Residue-level contacts at the interface:
Residue N108 in chain B is in contact with residue V148 in chain A (closest heavy-atom distance 5.0 Å).
Residue L122 in chain B is in contact with residue Q137 in chain A (closest heavy-atom distance 4.6 Å).
Residue L91 in chain B is in contact with residue S98 in chain A (closest heavy-atom distance 3.7 Å).
Residue H88 in chain B contacts residue S98 in chain A (closest heavy-atom distance 3.4 Å).
Residue L91 in chain B interacts with residue L121 in chain A (closest heavy-atom distance 4.5 Å).
Residue I126 in chain B interacts with residue L91 in chain A (closest heavy-atom distance 3.9 Å).
Residue R99 in chain B is in contact with residue R140 in chain A (closest heavy-atom distance 4.5 Å).
Residue L91 in chain B contacts residue I126 in chain A (closest heavy-atom distance 4.4 Å).
Residue S98 in chain B contacts residue L91 in chain A (closest heavy-atom distance 3.8 Å).
Residue S112 in chain B contacts residue E147 in chain A (closest heavy-atom distance 3.2 Å).
Residue L91 in chain B interacts with residue S94 in chain A (closest heavy-atom distance 3.8 Å).
Residue L122 in chain B interacts with residue V87 in chain A (closest heavy-atom distance 3.7 Å).
Residue E118 in chain B is in contact with residue R140 in chain A (closest heavy-atom distance 3.2 Å).
Residue Q115 in chain B is in contact with residue D145 in chain A (closest heavy-atom distance 2.9 Å).
Residue E118 in chain B interacts with residue T138 in chain A (closest heavy-atom distance 3.2 Å).
Residue V87 in chain B contacts residue I126 in chain A (closest heavy-atom distance 4.9 Å).
Residue N130 in chain B is in contact with residue I126 in chain A (closest heavy-atom distance 3.3 Å).
Residue N95 in chain B interacts with residue H88 in chain A (closest heavy-atom distance 4.2 Å).
Residue Q109 in chain B interacts with residue E147 in chain A (closest heavy-atom distance 3.6 Å).
Residue H134 in chain B is in contact with residue L122 in chain A (closest heavy-atom distance 3.9 Å).
Residue L122 in chain B is in contact with residue N130 in chain A (closest heavy-atom distance 5.0 Å).
Residue Q115 in chain B is in contact with residue M144 in chain A (closest heavy-atom distance 3.4 Å).
Residue I126 in chain B contacts residue N130 in chain A (closest heavy-atom distance 3.0 Å).
Residue I126 in chain B is in contact with residue L129 in chain A (closest heavy-atom distance 3.6 Å).
Residue N130 in chain B contacts residue N130 in chain A (closest heavy-atom distance 2.7 Å).
Residue S98 in chain B contacts residue H88 in chain A (closest heavy-atom distance 3.5 Å).
Residue L121 in chain B contacts residue R140 in chain A (closest heavy-atom distance 4.4 Å).
Residue H134 in chain B interacts with residue N123 in chain A (closest heavy-atom distance 3.7 Å).
Residue F114 in chain B interacts with residue M144 in chain A (closest heavy-atom distance 3.7 Å).
Residue L122 in chain B interacts with residue T138 in chain A (closest heavy-atom distance 3.2 Å).
Residue H92 in chain B contacts residue R99 in chain A (closest heavy-atom distance 3.2 Å).
Residue N102 in chain B contacts residue R140 in chain A (closest heavy-atom distance 3.1 Å).
Residue N95 in chain B is in contact with residue H92 in chain A (closest heavy-atom distance 3.2 Å).
Residue H88 in chain B contacts residue N102 in chain A (closest heavy-atom distance 4.7 Å).
Residue L91 in chain B contacts residue L91 in chain A (closest heavy-atom distance 3.5 Å).
Residue N130 in chain B is in contact with residue P127 in chain A (closest heavy-atom distance 3.2 Å).
Residue S94 in chain B contacts residue L91 in chain A (closest heavy-atom distance 3.7 Å).
Residue H88 in chain B is in contact with residue N95 in chain A (closest heavy-atom distance 4.2 Å).
Residue N95 in chain B is in contact with residue N95 in chain A (closest heavy-atom distance 4.0 Å).
Residue Q109 in chain B contacts residue M144 in chain A (closest heavy-atom distance 3.6 Å).
Residue C104 in chain B is in contact with residue M144 in chain A (closest heavy-atom distance 4.7 Å).
Residue Q115 in chain B contacts residue K141 in chain A (closest heavy-atom distance 4.0 Å).
Residue N130 in chain B interacts with residue L129 in chain A (closest heavy-atom distance 4.5 Å).
Residue P127 in chain B contacts residue N130 in chain A (closest heavy-atom distance 3.3 Å).
Residue L101 in chain B is in contact with residue R140 in chain A (closest heavy-atom distance 4.2 Å).
Residue N95 in chain B interacts with residue L91 in chain A (closest heavy-atom distance 3.7 Å).
Residue R99 in chain B is in contact with residue H92 in chain A (closest heavy-atom distance 3.5 Å).
Residue L121 in chain B interacts with residue L91 in chain A (closest heavy-atom distance 4.8 Å).
Residue L91 in chain B is in contact with residue N95 in chain A (closest heavy-atom distance 3.6 Å).
Residue H92 in chain B is in contact with residue N95 in chain A (closest heavy-atom distance 3.0 Å).
Residue L129 in chain B contacts residue I126 in chain A (closest heavy-atom distance 3.6 Å).
Residue E118 in chain B interacts with residue M144 in chain A (closest heavy-atom distance 4.4 Å).
Residue L101 in chain B interacts with residue M144 in chain A (closest heavy-atom distance 3.5 Å).
Residue V87 in chain B contacts residue L122 in chain A (closest heavy-atom distance 3.7 Å).
Residue E118 in chain B interacts with residue K141 in chain A (closest heavy-atom distance 3.5 Å).
Residue T135 in chain B is in contact with residue N123 in chain A (closest heavy-atom distance 4.0 Å).
Residue S98 in chain B contacts residue R140 in chain A (closest heavy-atom distance 2.7 Å).
Residue L129 in chain B contacts residue N130 in chain A (closest heavy-atom distance 4.3 Å).
Residue Q115 in chain B interacts with residue E147 in chain A (closest heavy-atom distance 3.0 Å).

Sequence of chain A:
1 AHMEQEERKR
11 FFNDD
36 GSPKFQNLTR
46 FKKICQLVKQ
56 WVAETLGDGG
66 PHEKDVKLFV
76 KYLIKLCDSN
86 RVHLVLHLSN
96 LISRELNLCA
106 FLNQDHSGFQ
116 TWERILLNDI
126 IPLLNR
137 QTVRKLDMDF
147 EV

Sequence of chain B:
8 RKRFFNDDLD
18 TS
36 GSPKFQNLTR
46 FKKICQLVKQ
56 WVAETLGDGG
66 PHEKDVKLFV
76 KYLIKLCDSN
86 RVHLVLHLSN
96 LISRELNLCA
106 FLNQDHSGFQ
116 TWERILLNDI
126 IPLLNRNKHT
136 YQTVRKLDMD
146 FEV

These two protein chains interact to form a complex.